Sequence of protein 2:
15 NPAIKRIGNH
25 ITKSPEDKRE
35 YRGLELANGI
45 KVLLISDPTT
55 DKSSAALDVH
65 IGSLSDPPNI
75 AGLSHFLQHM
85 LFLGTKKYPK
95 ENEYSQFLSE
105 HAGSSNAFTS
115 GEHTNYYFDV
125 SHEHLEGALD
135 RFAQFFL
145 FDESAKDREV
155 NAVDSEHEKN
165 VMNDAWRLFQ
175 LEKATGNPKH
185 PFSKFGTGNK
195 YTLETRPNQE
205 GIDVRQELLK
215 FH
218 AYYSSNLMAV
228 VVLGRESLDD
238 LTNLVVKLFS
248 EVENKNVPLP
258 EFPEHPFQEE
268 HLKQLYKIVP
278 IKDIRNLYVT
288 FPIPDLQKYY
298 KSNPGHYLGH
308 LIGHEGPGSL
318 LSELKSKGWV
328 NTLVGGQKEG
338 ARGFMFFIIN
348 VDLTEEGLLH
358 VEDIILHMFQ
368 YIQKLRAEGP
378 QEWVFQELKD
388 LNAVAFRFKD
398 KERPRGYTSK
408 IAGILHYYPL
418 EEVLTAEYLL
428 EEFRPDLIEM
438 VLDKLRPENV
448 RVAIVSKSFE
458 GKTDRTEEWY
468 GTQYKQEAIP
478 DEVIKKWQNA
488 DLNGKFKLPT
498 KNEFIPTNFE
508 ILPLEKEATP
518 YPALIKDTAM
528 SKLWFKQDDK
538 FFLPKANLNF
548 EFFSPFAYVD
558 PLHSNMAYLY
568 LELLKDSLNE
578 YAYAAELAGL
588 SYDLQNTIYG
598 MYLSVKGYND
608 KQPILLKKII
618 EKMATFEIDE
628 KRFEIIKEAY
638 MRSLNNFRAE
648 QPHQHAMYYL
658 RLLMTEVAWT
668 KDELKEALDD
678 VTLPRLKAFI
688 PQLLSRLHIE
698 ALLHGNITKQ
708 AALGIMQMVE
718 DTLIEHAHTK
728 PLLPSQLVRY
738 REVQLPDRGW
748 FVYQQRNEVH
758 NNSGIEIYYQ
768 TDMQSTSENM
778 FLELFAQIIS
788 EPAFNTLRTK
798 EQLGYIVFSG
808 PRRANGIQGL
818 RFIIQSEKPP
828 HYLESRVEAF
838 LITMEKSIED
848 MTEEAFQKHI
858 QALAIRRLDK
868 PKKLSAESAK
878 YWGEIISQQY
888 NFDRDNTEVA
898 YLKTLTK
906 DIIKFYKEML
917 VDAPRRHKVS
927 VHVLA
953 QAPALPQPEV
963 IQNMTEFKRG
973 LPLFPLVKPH

Sequence of protein 1:
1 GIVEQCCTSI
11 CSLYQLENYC

These two protein chains interact to form a complex.

Interface contacts:
Residue R795 in protein 2 is in contact with residue Q15 in protein 1 (closest heavy-atom distance 3.1 Å).
Residue Q334 in protein 2 interacts with residue V3 in protein 1 (closest heavy-atom distance 3.2 Å).
Residue G333 in protein 2 is in contact with residue I2 in protein 1 (closest heavy-atom distance 3.7 Å).
Residue N110 in protein 2 is in contact with residue N18 in protein 1 (closest heavy-atom distance 4.3 Å).
Residue R795 in protein 2 interacts with residue Y14 in protein 1 (closest heavy-atom distance 3.0 Å).
Residue Q82 in protein 2 is in contact with residue Y14 in protein 1 (closest heavy-atom distance 4.1 Å).
Residue N110 in protein 2 is in contact with residue Q15 in protein 1 (closest heavy-atom distance 2.5 Å).
Residue A111 in protein 2 contacts residue Y14 in protein 1 (closest heavy-atom distance 3.0 Å).
Residue R402 in protein 2 is in contact with residue N18 in protein 1 (closest heavy-atom distance 3.0 Å).
Residue G332 in protein 2 contacts residue G1 in protein 1 (closest heavy-atom distance 2.9 Å).
Residue F173 in protein 2 is in contact with residue T8 in protein 1 (closest heavy-atom distance 4.3 Å).
Residue Y802 in protein 2 contacts residue L16 in protein 1 (closest heavy-atom distance 3.3 Å).
Residue S114 in protein 2 contacts residue I10 in protein 1 (closest heavy-atom distance 3.4 Å).
Residue H79 in protein 2 contacts residue S12 in protein 1 (closest heavy-atom distance 4.0 Å).
Residue A111 in protein 2 is in contact with residue L13 in protein 1 (closest heavy-atom distance 3.2 Å).
Residue Y802 in protein 2 is in contact with residue L13 in protein 1 (closest heavy-atom distance 3.1 Å).
Residue V331 in protein 2 interacts with residue G1 in protein 1 (closest heavy-atom distance 4.1 Å).
Residue Y580 in protein 2 interacts with residue G1 in protein 1 (closest heavy-atom distance 4.0 Å).
Residue Q82 in protein 2 is in contact with residue S12 in protein 1 (closest heavy-atom distance 3.5 Å).
Residue H303 in protein 2 is in contact with residue I2 in protein 1 (closest heavy-atom distance 3.7 Å).
Residue F791 in protein 2 contacts residue Y14 in protein 1 (closest heavy-atom distance 4.3 Å).
Residue F805 in protein 2 is in contact with residue E17 in protein 1 (closest heavy-atom distance 3.9 Å).
Residue E160 in protein 2 is in contact with residue Y14 in protein 1 (closest heavy-atom distance 4.1 Å).
Residue Y802 in protein 2 contacts residue Y14 in protein 1 (closest heavy-atom distance 2.9 Å).
Residue G310 in protein 2 contacts residue G1 in protein 1 (closest heavy-atom distance 3.2 Å).
Residue T113 in protein 2 contacts residue I10 in protein 1 (closest heavy-atom distance 3.9 Å).
Residue L330 in protein 2 contacts residue G1 in protein 1 (closest heavy-atom distance 3.7 Å).
Residue F112 in protein 2 interacts with residue S12 in protein 1 (closest heavy-atom distance 3.4 Å).
Residue N110 in protein 2 contacts residue Y14 in protein 1 (closest heavy-atom distance 2.4 Å).
Residue G332 in protein 2 is in contact with residue I2 in protein 1 (closest heavy-atom distance 3.5 Å).
Residue I345 in protein 2 contacts residue V3 in protein 1 (closest heavy-atom distance 3.6 Å).
Residue R818 in protein 2 contacts residue C20 in protein 1 (closest heavy-atom distance 3.7 Å).
Residue G306 in protein 2 interacts with residue G1 in protein 1 (closest heavy-atom distance 2.8 Å).
Residue K335 in protein 2 interacts with residue T8 in protein 1 (closest heavy-atom distance 4.2 Å).
Residue F173 in protein 2 interacts with residue S9 in protein 1 (closest heavy-atom distance 3.5 Å).
Residue V331 in protein 2 is in contact with residue I2 in protein 1 (closest heavy-atom distance 4.3 Å).
Residue Y121 in protein 2 is in contact with residue L13 in protein 1 (closest heavy-atom distance 3.8 Å).
Residue F791 in protein 2 contacts residue Q15 in protein 1 (closest heavy-atom distance 3.6 Å).
Residue N110 in protein 2 is in contact with residue L13 in protein 1 (closest heavy-atom distance 3.1 Å).
Residue A169 in protein 2 is in contact with residue S9 in protein 1 (closest heavy-atom distance 3.9 Å).
Residue H83 in protein 2 is in contact with residue Y14 in protein 1 (closest heavy-atom distance 3.2 Å).
Residue M654 in protein 2 is in contact with residue C20 in protein 1 (closest heavy-atom distance 3.8 Å).
Residue F86 in protein 2 is in contact with residue Y14 in protein 1 (closest heavy-atom distance 4.2 Å).
Residue S787 in protein 2 is in contact with residue E17 in protein 1 (closest heavy-atom distance 3.3 Å).
Residue E312 in protein 2 interacts with residue G1 in protein 1 (closest heavy-atom distance 4.3 Å).
Residue E160 in protein 2 is in contact with residue L13 in protein 1 (closest heavy-atom distance 4.1 Å).
Residue S109 in protein 2 interacts with residue Q15 in protein 1 (closest heavy-atom distance 2.5 Å).
Residue A111 in protein 2 is in contact with residue S12 in protein 1 (closest heavy-atom distance 3.1 Å).
Residue T113 in protein 2 is in contact with residue S12 in protein 1 (closest heavy-atom distance 3.9 Å).
Residue Y802 in protein 2 interacts with residue Q15 in protein 1 (closest heavy-atom distance 4.4 Å).
Residue G302 in protein 2 contacts residue I2 in protein 1 (closest heavy-atom distance 3.9 Å).
Residue Q334 in protein 2 interacts with residue I2 in protein 1 (closest heavy-atom distance 4.1 Å).
Residue G306 in protein 2 is in contact with residue I2 in protein 1 (closest heavy-atom distance 3.9 Å).
Residue W170 in protein 2 is in contact with residue S9 in protein 1 (closest heavy-atom distance 3.0 Å).
Residue K407 in protein 2 contacts residue Q5 in protein 1 (closest heavy-atom distance 3.5 Å).
Residue F791 in protein 2 contacts residue E17 in protein 1 (closest heavy-atom distance 4.0 Å).
Residue I803 in protein 2 contacts residue L16 in protein 1 (closest heavy-atom distance 4.1 Å).
Residue F173 in protein 2 interacts with residue I10 in protein 1 (closest heavy-atom distance 3.5 Å).
Residue F112 in protein 2 contacts residue L13 in protein 1 (closest heavy-atom distance 4.1 Å).
Residue E153 in protein 2 is in contact with residue Y14 in protein 1 (closest heavy-atom distance 3.4 Å).